This data describes a binding interaction between two proteins.

Residue-level contacts at the interface:
Residue S50 in chain A interacts with residue R101 in chain B (closest heavy-atom distance 2.9 Å).
Residue S50 in chain A interacts with residue N102 in chain B (closest heavy-atom distance 2.8 Å).
Residue S40 in chain A is in contact with residue M160 in chain B (closest heavy-atom distance 3.4 Å).
Residue D210 in chain A is in contact with residue R49 in chain B (closest heavy-atom distance 3.2 Å).
Residue A16 in chain A is in contact with residue L143 in chain B (closest heavy-atom distance 3.4 Å).
Residue T159 in chain A interacts with residue E85 in chain B (closest heavy-atom distance 2.6 Å).
Residue C9 in chain A is in contact with residue A127 in chain B (closest heavy-atom distance 3.5 Å).
Residue N13 in chain A interacts with residue A130 in chain B (closest heavy-atom distance 3.3 Å).
Residue P158 in chain A is in contact with residue E85 in chain B (closest heavy-atom distance 3.3 Å).
Residue R62 in chain A interacts with residue D156 in chain B (closest heavy-atom distance 3.0 Å).
Residue A39 in chain A interacts with residue I149 in chain B (closest heavy-atom distance 3.3 Å).
Residue D160 in chain A interacts with residue Y84 in chain B (closest heavy-atom distance 2.7 Å).
Residue C41 in chain A contacts residue G125 in chain B (closest heavy-atom distance 3.2 Å).
Residue G38 in chain A contacts residue D156 in chain B (closest heavy-atom distance 3.2 Å).
Residue G197 in chain A is in contact with residue T78 in chain B (closest heavy-atom distance 3.1 Å).
Residue E214 in chain A contacts residue R49 in chain B (closest heavy-atom distance 2.8 Å).
Residue A39 in chain A interacts with residue A150 in chain B (closest heavy-atom distance 2.8 Å).
Residue K111 in chain A contacts residue E159 in chain B (closest heavy-atom distance 2.8 Å).
Residue T55 in chain A is in contact with residue L167 in chain B (closest heavy-atom distance 3.4 Å).
Residue K105 in chain A interacts with residue L163 in chain B (closest heavy-atom distance 3.2 Å).
Residue F48 in chain A contacts residue F169 in chain B (closest heavy-atom distance 3.4 Å).
Residue V47 in chain A contacts residue H114 in chain B (closest heavy-atom distance 3.5 Å).
Residue Q53 in chain A contacts residue N102 in chain B (closest heavy-atom distance 3.0 Å).
Residue K273 in chain A contacts residue I141 in chain B (closest heavy-atom distance 3.4 Å).
Residue N95 in chain A contacts residue P21 in chain B (closest heavy-atom distance 2.9 Å).
Residue R203 in chain A contacts residue D72 in chain B (closest heavy-atom distance 3.4 Å).
Residue K105 in chain A contacts residue E166 in chain B (closest heavy-atom distance 3.4 Å).
Residue N13 in chain A contacts residue T134 in chain B (closest heavy-atom distance 2.9 Å).
Residue M36 in chain A interacts with residue P148 in chain B (closest heavy-atom distance 3.1 Å).
Residue C193 in chain A is in contact with residue T78 in chain B (closest heavy-atom distance 3.2 Å).
Residue R62 in chain A interacts with residue E159 in chain B (closest heavy-atom distance 3.1 Å).
Residue V200 in chain A contacts residue C77 in chain B (closest heavy-atom distance 3.2 Å).
Residue E168 in chain A contacts residue R86 in chain B (closest heavy-atom distance 2.7 Å).
Residue R14 in chain A interacts with residue L137 in chain B (closest heavy-atom distance 3.5 Å).
Residue A16 in chain A is in contact with residue I141 in chain B (closest heavy-atom distance 3.5 Å).
Residue G198 in chain A interacts with residue R101 in chain B (closest heavy-atom distance 3.0 Å).
Residue G198 in chain A interacts with residue T78 in chain B (closest heavy-atom distance 3.2 Å).
Residue E87 in chain A is in contact with residue Y81 in chain B (closest heavy-atom distance 3.2 Å).
Residue V109 in chain A interacts with residue E159 in chain B (closest heavy-atom distance 3.4 Å).
Residue C9 in chain A interacts with residue H126 in chain B (closest heavy-atom distance 3.1 Å).
Residue E19 in chain A contacts residue R138 in chain B (closest heavy-atom distance 2.7 Å).
Residue C153 in chain A interacts with residue C80 in chain B (closest heavy-atom distance 3.5 Å).
Residue L91 in chain A contacts residue P23 in chain B (closest heavy-atom distance 3.5 Å).
Residue F51 in chain A is in contact with residue H114 in chain B (closest heavy-atom distance 3.4 Å).
Residue M211 in chain A contacts residue P45 in chain B (closest heavy-atom distance 3.4 Å).
Residue R14 in chain A is in contact with residue P129 in chain B (closest heavy-atom distance 2.8 Å).
Residue R203 in chain A is in contact with residue W75 in chain B (closest heavy-atom distance 3.4 Å).
Residue T55 in chain A interacts with residue F169 in chain B (closest heavy-atom distance 3.5 Å).
Residue N13 in chain A contacts residue V128 in chain B (closest heavy-atom distance 2.7 Å).
Residue G199 in chain A interacts with residue H114 in chain B (closest heavy-atom distance 2.6 Å).
Residue S40 in chain A contacts residue G125 in chain B (closest heavy-atom distance 3.4 Å).
Residue V279 in chain A interacts with residue L137 in chain B (closest heavy-atom distance 3.4 Å).
Residue L207 in chain A contacts residue R49 in chain B (closest heavy-atom distance 3.5 Å).
Residue M211 in chain A is in contact with residue R49 in chain B (closest heavy-atom distance 3.4 Å).
Residue G8 in chain A contacts residue H126 in chain B (closest heavy-atom distance 3.4 Å).
Residue K157 in chain A interacts with residue C80 in chain B (closest heavy-atom distance 2.7 Å).
Residue P12 in chain A interacts with residue R138 in chain B (closest heavy-atom distance 3.2 Å).
Residue G49 in chain A interacts with residue N102 in chain B (closest heavy-atom distance 3.0 Å).
Residue K157 in chain A is in contact with residue T82 in chain B (closest heavy-atom distance 3.3 Å).
Residue H154 in chain A interacts with residue T79 in chain B (closest heavy-atom distance 2.8 Å).

Sequence of chain B:
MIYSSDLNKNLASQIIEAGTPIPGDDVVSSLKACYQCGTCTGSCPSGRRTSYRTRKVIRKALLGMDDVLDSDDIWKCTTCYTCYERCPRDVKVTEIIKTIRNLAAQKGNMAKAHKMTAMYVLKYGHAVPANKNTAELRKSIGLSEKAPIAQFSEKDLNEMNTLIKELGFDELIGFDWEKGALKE

Sequence of chain A:
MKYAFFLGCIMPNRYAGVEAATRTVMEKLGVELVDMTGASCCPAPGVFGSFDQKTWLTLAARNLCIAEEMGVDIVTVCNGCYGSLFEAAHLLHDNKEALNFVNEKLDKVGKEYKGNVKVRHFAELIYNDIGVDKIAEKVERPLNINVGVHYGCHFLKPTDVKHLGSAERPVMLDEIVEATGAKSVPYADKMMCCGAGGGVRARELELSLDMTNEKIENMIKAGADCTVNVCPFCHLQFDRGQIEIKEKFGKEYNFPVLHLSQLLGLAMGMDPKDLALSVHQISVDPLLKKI